These two protein chains interact to form a complex.

Residue-level contacts at the interface:
Residue Y638 in chain B interacts with residue Y151 in chain A (closest heavy-atom distance 4.2 Å).
Residue F637 in chain B contacts residue E147 in chain A (closest heavy-atom distance 4.0 Å).
Residue V634 in chain B is in contact with residue I127 in chain A (closest heavy-atom distance 4.5 Å).
Residue A641 in chain B contacts residue Y151 in chain A (closest heavy-atom distance 4.0 Å).
Residue E661 in chain B interacts with residue K69 in chain A (closest heavy-atom distance 3.4 Å).
Residue Y638 in chain B interacts with residue Q148 in chain A (closest heavy-atom distance 3.1 Å).
Residue K632 in chain B is in contact with residue N75 in chain A (closest heavy-atom distance 3.5 Å).
Residue L631 in chain B contacts residue T79 in chain A (closest heavy-atom distance 3.5 Å).
Residue Y638 in chain B contacts residue N88 in chain A (closest heavy-atom distance 4.3 Å).
Residue N635 in chain B is in contact with residue I131 in chain A (closest heavy-atom distance 3.4 Å).
Residue V634 in chain B contacts residue R130 in chain A (closest heavy-atom distance 3.6 Å).
Residue F637 in chain B is in contact with residue F86 in chain A (closest heavy-atom distance 3.1 Å).
Residue F637 in chain B is in contact with residue A128 in chain A (closest heavy-atom distance 4.3 Å).
Residue F663 in chain B interacts with residue R76 in chain A (closest heavy-atom distance 3.3 Å).
Residue L623 in chain B is in contact with residue N80 in chain A (closest heavy-atom distance 4.0 Å).
Residue F663 in chain B contacts residue P68 in chain A (closest heavy-atom distance 3.7 Å).
Residue F637 in chain B contacts residue F82 in chain A (closest heavy-atom distance 3.5 Å).
Residue Q659 in chain B contacts residue S70 in chain A (closest heavy-atom distance 3.6 Å).
Residue E628 in chain B contacts residue T79 in chain A (closest heavy-atom distance 3.1 Å).
Residue Y639 in chain B contacts residue F86 in chain A (closest heavy-atom distance 3.2 Å).
Residue Q636 in chain B contacts residue F86 in chain A (closest heavy-atom distance 4.1 Å).
Residue N662 in chain B contacts residue R76 in chain A (closest heavy-atom distance 3.2 Å).
Residue E640 in chain B contacts residue L87 in chain A (closest heavy-atom distance 4.5 Å).
Residue L631 in chain B is in contact with residue F82 in chain A (closest heavy-atom distance 4.5 Å).
Residue F663 in chain B contacts residue R71 in chain A (closest heavy-atom distance 4.2 Å).
Residue Y638 in chain B is in contact with residue F86 in chain A (closest heavy-atom distance 3.8 Å).
Residue N635 in chain B is in contact with residue I127 in chain A (closest heavy-atom distance 3.0 Å).
Residue F637 in chain B interacts with residue I127 in chain A (closest heavy-atom distance 3.5 Å).
Residue E661 in chain B is in contact with residue S70 in chain A (closest heavy-atom distance 4.0 Å).
Residue E661 in chain B is in contact with residue R71 in chain A (closest heavy-atom distance 3.2 Å).
Residue L623 in chain B contacts residue R76 in chain A (closest heavy-atom distance 3.4 Å).
Residue Y639 in chain B contacts residue L87 in chain A (closest heavy-atom distance 4.1 Å).
Residue F663 in chain B is in contact with residue F67 in chain A (closest heavy-atom distance 3.4 Å).
Residue D629 in chain B contacts residue R71 in chain A (closest heavy-atom distance 3.3 Å).
Residue E628 in chain B interacts with residue R76 in chain A (closest heavy-atom distance 2.4 Å).
Residue E628 in chain B is in contact with residue R71 in chain A (closest heavy-atom distance 4.3 Å).
Residue I660 in chain B interacts with residue R71 in chain A (closest heavy-atom distance 4.5 Å).
Residue E640 in chain B interacts with residue Y151 in chain A (closest heavy-atom distance 3.1 Å).
Residue Y638 in chain B interacts with residue D85 in chain A (closest heavy-atom distance 3.6 Å).
Residue N635 in chain B contacts residue R130 in chain A (closest heavy-atom distance 3.4 Å).
Residue F663 in chain B is in contact with residue S72 in chain A (closest heavy-atom distance 3.2 Å).
Residue I660 in chain B contacts residue S70 in chain A (closest heavy-atom distance 3.8 Å).
Residue Q659 in chain B interacts with residue K69 in chain A (closest heavy-atom distance 4.5 Å).
Residue F663 in chain B interacts with residue L73 in chain A (closest heavy-atom distance 3.8 Å).
Residue E661 in chain B contacts residue P68 in chain A (closest heavy-atom distance 3.4 Å).
Residue F637 in chain B interacts with residue Y144 in chain A (closest heavy-atom distance 3.7 Å).
Residue E640 in chain B contacts residue L155 in chain A (closest heavy-atom distance 4.0 Å).
Residue L631 in chain B is in contact with residue F123 in chain A (closest heavy-atom distance 3.6 Å).
Residue N662 in chain B contacts residue P68 in chain A (closest heavy-atom distance 3.8 Å).
Residue A625 in chain B is in contact with residue R76 in chain A (closest heavy-atom distance 4.5 Å).
Residue A625 in chain B is in contact with residue R71 in chain A (closest heavy-atom distance 3.3 Å).
Residue Y638 in chain B is in contact with residue E147 in chain A (closest heavy-atom distance 3.8 Å).
Residue K632 in chain B contacts residue F123 in chain A (closest heavy-atom distance 4.0 Å).
Residue L623 in chain B interacts with residue F83 in chain A (closest heavy-atom distance 4.0 Å).
Residue W646 in chain B interacts with residue F86 in chain A (closest heavy-atom distance 4.0 Å).
Residue L631 in chain B contacts residue F86 in chain A (closest heavy-atom distance 4.6 Å).
Residue T633 in chain B contacts residue R130 in chain A (closest heavy-atom distance 4.1 Å).
Residue A641 in chain B contacts residue P219 in chain A (closest heavy-atom distance 4.1 Å).
Residue F637 in chain B interacts with residue K124 in chain A (closest heavy-atom distance 3.8 Å).
Residue K632 in chain B contacts residue R130 in chain A (closest heavy-atom distance 3.1 Å).

Sequence of chain B:
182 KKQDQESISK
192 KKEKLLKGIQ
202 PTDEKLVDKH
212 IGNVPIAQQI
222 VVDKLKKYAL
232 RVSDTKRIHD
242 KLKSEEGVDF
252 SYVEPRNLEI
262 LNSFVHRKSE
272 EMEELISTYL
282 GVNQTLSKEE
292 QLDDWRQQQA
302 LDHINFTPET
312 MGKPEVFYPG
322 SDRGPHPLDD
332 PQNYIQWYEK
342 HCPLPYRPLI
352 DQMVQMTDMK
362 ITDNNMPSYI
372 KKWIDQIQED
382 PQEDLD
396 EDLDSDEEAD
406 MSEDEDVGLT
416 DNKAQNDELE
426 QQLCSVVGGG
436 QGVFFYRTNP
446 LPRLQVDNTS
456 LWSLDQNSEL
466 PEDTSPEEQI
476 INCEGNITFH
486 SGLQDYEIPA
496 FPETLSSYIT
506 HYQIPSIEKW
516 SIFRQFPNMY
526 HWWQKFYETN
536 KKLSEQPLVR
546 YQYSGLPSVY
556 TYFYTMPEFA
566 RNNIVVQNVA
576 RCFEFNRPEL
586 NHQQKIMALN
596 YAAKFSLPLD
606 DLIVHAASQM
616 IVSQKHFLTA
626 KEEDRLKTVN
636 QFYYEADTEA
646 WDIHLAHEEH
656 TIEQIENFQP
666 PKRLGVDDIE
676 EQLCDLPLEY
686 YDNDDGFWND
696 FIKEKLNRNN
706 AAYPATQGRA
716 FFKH

Sequence of chain A:
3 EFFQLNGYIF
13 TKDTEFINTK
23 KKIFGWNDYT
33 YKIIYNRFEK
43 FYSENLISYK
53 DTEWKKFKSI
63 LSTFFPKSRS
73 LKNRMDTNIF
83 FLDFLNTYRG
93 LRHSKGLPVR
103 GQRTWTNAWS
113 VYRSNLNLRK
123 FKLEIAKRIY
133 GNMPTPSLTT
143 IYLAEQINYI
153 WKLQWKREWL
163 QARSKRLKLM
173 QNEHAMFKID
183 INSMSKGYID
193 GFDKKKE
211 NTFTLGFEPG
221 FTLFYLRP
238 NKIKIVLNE